Sequence of the first protein:
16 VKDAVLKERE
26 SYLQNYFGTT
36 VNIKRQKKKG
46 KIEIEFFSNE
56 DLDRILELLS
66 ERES

Sequence of the second protein:
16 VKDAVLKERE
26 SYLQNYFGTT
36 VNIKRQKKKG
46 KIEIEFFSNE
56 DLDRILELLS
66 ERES

Interface contacts:
Residue F52 in the second protein interacts with residue K44 in the first protein (closest heavy-atom distance 2.8 Å).
Residue L57 in the second protein contacts residue L21 in the first protein (closest heavy-atom distance 3.4 Å).
Residue L63 in the second protein interacts with residue E66 in the first protein (closest heavy-atom distance 3.5 Å).
Residue K44 in the second protein contacts residue F51 in the first protein (closest heavy-atom distance 3.4 Å).
Residue L57 in the second protein contacts residue I47 in the first protein (closest heavy-atom distance 3.5 Å).
Residue I49 in the second protein contacts residue K46 in the first protein (closest heavy-atom distance 3.1 Å).
Residue L28 in the second protein interacts with residue L64 in the first protein (closest heavy-atom distance 3.5 Å).
Residue L57 in the second protein contacts residue R40 in the first protein (closest heavy-atom distance 3.7 Å).
Residue N54 in the second protein contacts residue K43 in the first protein (closest heavy-atom distance 3.5 Å).
Residue E66 in the second protein is in contact with residue E68 in the first protein (closest heavy-atom distance 3.5 Å).
Residue S69 in the second protein is in contact with residue E68 in the first protein (closest heavy-atom distance 3.3 Å).
Residue K43 in the second protein interacts with residue F52 in the first protein (closest heavy-atom distance 3.1 Å).
Residue F51 in the second protein is in contact with residue I47 in the first protein (closest heavy-atom distance 3.4 Å).
Residue I38 in the second protein contacts residue L61 in the first protein (closest heavy-atom distance 3.6 Å).
Residue Y31 in the second protein contacts residue E66 in the first protein (closest heavy-atom distance 3.7 Å).
Residue I47 in the second protein contacts residue L57 in the first protein (closest heavy-atom distance 3.5 Å).
Residue Y31 in the second protein is in contact with residue S65 in the first protein (closest heavy-atom distance 2.8 Å).
Residue L61 in the second protein interacts with residue I47 in the first protein (closest heavy-atom distance 3.5 Å).
Residue K46 in the second protein contacts residue E48 in the first protein (closest heavy-atom distance 2.8 Å).
Residue E66 in the second protein contacts residue L63 in the first protein (closest heavy-atom distance 3.5 Å).
Residue F51 in the second protein is in contact with residue K44 in the first protein (closest heavy-atom distance 3.4 Å).
Residue E68 in the second protein contacts residue S69 in the first protein (closest heavy-atom distance 3.3 Å).
Residue G45 in the second protein is in contact with residue F51 in the first protein (closest heavy-atom distance 3.0 Å).
Residue I47 in the second protein contacts residue I47 in the first protein (closest heavy-atom distance 3.1 Å).
Residue G45 in the second protein interacts with residue E50 in the first protein (closest heavy-atom distance 3.3 Å).
Residue L63 in the second protein contacts residue L63 in the first protein (closest heavy-atom distance 3.0 Å).
Residue L64 in the second protein is in contact with residue L64 in the first protein (closest heavy-atom distance 3.4 Å).
Residue F32 in the second protein interacts with residue L64 in the first protein (closest heavy-atom distance 3.4 Å).
Residue L28 in the second protein interacts with residue S65 in the first protein (closest heavy-atom distance 3.7 Å).
Residue F51 in the second protein interacts with residue K43 in the first protein (closest heavy-atom distance 2.8 Å).
Residue K43 in the second protein interacts with residue N54 in the first protein (closest heavy-atom distance 3.6 Å).
Residue E68 in the second protein is in contact with residue E66 in the first protein (closest heavy-atom distance 3.5 Å).
Residue E62 in the second protein is in contact with residue R24 in the first protein (closest heavy-atom distance 2.7 Å).
Residue F52 in the second protein interacts with residue K43 in the first protein (closest heavy-atom distance 3.1 Å).
Residue K43 in the second protein interacts with residue S53 in the first protein (closest heavy-atom distance 3.4 Å).
Residue L61 in the second protein is in contact with residue R24 in the first protein (closest heavy-atom distance 3.4 Å).
Residue I49 in the second protein contacts residue I47 in the first protein (closest heavy-atom distance 2.8 Å).
Residue I47 in the second protein is in contact with residue E48 in the first protein (closest heavy-atom distance 3.1 Å).
Residue L64 in the second protein is in contact with residue L28 in the first protein (closest heavy-atom distance 3.5 Å).
Residue S53 in the second protein contacts residue K43 in the first protein (closest heavy-atom distance 3.4 Å).
Residue K43 in the second protein is in contact with residue F51 in the first protein (closest heavy-atom distance 2.8 Å).
Residue L64 in the second protein contacts residue F32 in the first protein (closest heavy-atom distance 3.4 Å).
Residue R24 in the second protein is in contact with residue E62 in the first protein (closest heavy-atom distance 2.7 Å).
Residue S65 in the second protein interacts with residue Y31 in the first protein (closest heavy-atom distance 2.8 Å).
Residue I47 in the second protein contacts residue F51 in the first protein (closest heavy-atom distance 3.4 Å).
Residue F51 in the second protein contacts residue G45 in the first protein (closest heavy-atom distance 3.0 Å).
Residue K44 in the second protein is in contact with residue F52 in the first protein (closest heavy-atom distance 2.8 Å).
Residue R24 in the second protein interacts with residue D58 in the first protein (closest heavy-atom distance 3.7 Å).
Residue L61 in the second protein interacts with residue I38 in the first protein (closest heavy-atom distance 3.6 Å).
Residue I47 in the second protein contacts residue I49 in the first protein (closest heavy-atom distance 2.8 Å).
Residue K46 in the second protein is in contact with residue F51 in the first protein (closest heavy-atom distance 3.2 Å).
Residue E48 in the second protein interacts with residue I47 in the first protein (closest heavy-atom distance 3.1 Å).
Residue R24 in the second protein interacts with residue L61 in the first protein (closest heavy-atom distance 3.4 Å).
Residue L21 in the second protein interacts with residue L57 in the first protein (closest heavy-atom distance 3.3 Å).
Residue F51 in the second protein interacts with residue K46 in the first protein (closest heavy-atom distance 3.2 Å).
Residue E50 in the second protein is in contact with residue G45 in the first protein (closest heavy-atom distance 3.3 Å).
Residue E48 in the second protein interacts with residue K46 in the first protein (closest heavy-atom distance 2.8 Å).
Residue I47 in the second protein contacts residue L61 in the first protein (closest heavy-atom distance 3.5 Å).
Residue K46 in the second protein contacts residue I49 in the first protein (closest heavy-atom distance 3.1 Å).
Residue K39 in the second protein interacts with residue F51 in the first protein (closest heavy-atom distance 3.7 Å).

The following describes two proteins that form a bound complex.